Sequence of chain A:
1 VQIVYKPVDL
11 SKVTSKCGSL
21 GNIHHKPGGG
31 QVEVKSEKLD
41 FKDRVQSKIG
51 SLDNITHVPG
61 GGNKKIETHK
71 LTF

Contacts between the two chains:
Residue T56 in chain B contacts residue I55 in chain A (closest heavy-atom distance 3.0 Å).
Residue E37 in chain B contacts residue K38 in chain A (closest heavy-atom distance 2.8 Å).
Residue Y5 in chain B is in contact with residue K6 in chain A (closest heavy-atom distance 2.8 Å).
Residue E67 in chain B contacts residue I66 in chain A (closest heavy-atom distance 3.0 Å).
Residue S11 in chain B is in contact with residue S11 in chain A (closest heavy-atom distance 2.2 Å).
Residue H69 in chain B interacts with residue T68 in chain A (closest heavy-atom distance 2.7 Å).
Residue G29 in chain B is in contact with residue G28 in chain A (closest heavy-atom distance 2.5 Å).
Residue S15 in chain B interacts with residue K16 in chain A (closest heavy-atom distance 2.7 Å).
Residue G30 in chain B is in contact with residue G30 in chain A (closest heavy-atom distance 3.1 Å).
Residue D43 in chain B interacts with residue D43 in chain A (closest heavy-atom distance 3.0 Å).
Residue E67 in chain B interacts with residue E67 in chain A (closest heavy-atom distance 2.8 Å).
Residue D9 in chain B is in contact with residue L10 in chain A (closest heavy-atom distance 2.8 Å).
Residue Y5 in chain B contacts residue V4 in chain A (closest heavy-atom distance 3.1 Å).
Residue G30 in chain B contacts residue Q31 in chain A (closest heavy-atom distance 3.1 Å).
Residue P59 in chain B interacts with residue P59 in chain A (closest heavy-atom distance 3.1 Å).
Residue H69 in chain B interacts with residue K70 in chain A (closest heavy-atom distance 3.0 Å).
Residue D53 in chain B contacts residue D53 in chain A (closest heavy-atom distance 2.8 Å).
Residue L52 in chain B interacts with residue S51 in chain A (closest heavy-atom distance 2.8 Å).
Residue V13 in chain B interacts with residue T14 in chain A (closest heavy-atom distance 2.8 Å).
Residue V45 in chain B contacts residue R44 in chain A (closest heavy-atom distance 3.1 Å).
Residue K65 in chain B contacts residue I66 in chain A (closest heavy-atom distance 2.9 Å).
Residue I49 in chain B is in contact with residue K48 in chain A (closest heavy-atom distance 2.7 Å).
Residue R44 in chain B is in contact with residue R44 in chain A (closest heavy-atom distance 2.9 Å).
Residue V34 in chain B is in contact with residue K35 in chain A (closest heavy-atom distance 3.1 Å).
Residue S19 in chain B is in contact with residue S19 in chain A (closest heavy-atom distance 3.1 Å).
Residue R44 in chain B contacts residue D43 in chain A (closest heavy-atom distance 3.0 Å).
Residue K64 in chain B is in contact with residue K64 in chain A (closest heavy-atom distance 3.1 Å).
Residue D9 in chain B interacts with residue D9 in chain A (closest heavy-atom distance 2.9 Å).
Residue N22 in chain B interacts with residue N22 in chain A (closest heavy-atom distance 2.8 Å).
Residue I3 in chain B is in contact with residue V4 in chain A (closest heavy-atom distance 3.0 Å).
Residue V34 in chain B interacts with residue E33 in chain A (closest heavy-atom distance 3.0 Å).
Residue G62 in chain B interacts with residue G62 in chain A (closest heavy-atom distance 3.1 Å).
Residue P7 in chain B interacts with residue V8 in chain A (closest heavy-atom distance 2.6 Å).
Residue H25 in chain B is in contact with residue K26 in chain A (closest heavy-atom distance 2.7 Å).
Residue V1 in chain B contacts residue Q2 in chain A (closest heavy-atom distance 3.1 Å).
Residue P27 in chain B is in contact with residue G28 in chain A (closest heavy-atom distance 2.8 Å).
Residue I49 in chain B is in contact with residue G50 in chain A (closest heavy-atom distance 2.9 Å).
Residue N54 in chain B contacts residue I55 in chain A (closest heavy-atom distance 3.0 Å).
Residue F41 in chain B contacts residue D40 in chain A (closest heavy-atom distance 3.1 Å).
Residue E33 in chain B contacts residue E33 in chain A (closest heavy-atom distance 2.6 Å).
Residue H25 in chain B is in contact with residue H25 in chain A (closest heavy-atom distance 3.1 Å).
Residue V45 in chain B interacts with residue Q46 in chain A (closest heavy-atom distance 3.0 Å).
Residue N54 in chain B interacts with residue N54 in chain A (closest heavy-atom distance 2.8 Å).
Residue E37 in chain B is in contact with residue E37 in chain A (closest heavy-atom distance 3.0 Å).
Residue L20 in chain B interacts with residue L20 in chain A (closest heavy-atom distance 3.1 Å).
Residue N63 in chain B interacts with residue N63 in chain A (closest heavy-atom distance 2.8 Å).
Residue I23 in chain B is in contact with residue H24 in chain A (closest heavy-atom distance 3.0 Å).
Residue T56 in chain B contacts residue H57 in chain A (closest heavy-atom distance 2.7 Å).
Residue Q46 in chain B interacts with residue Q46 in chain A (closest heavy-atom distance 2.5 Å).
Residue V32 in chain B is in contact with residue Q31 in chain A (closest heavy-atom distance 2.9 Å).
Residue G18 in chain B contacts residue G18 in chain A (closest heavy-atom distance 2.9 Å).
Residue I3 in chain B interacts with residue Q2 in chain A (closest heavy-atom distance 2.9 Å).
Residue S36 in chain B is in contact with residue K35 in chain A (closest heavy-atom distance 2.6 Å).
Residue D9 in chain B is in contact with residue V8 in chain A (closest heavy-atom distance 2.5 Å).
Residue N63 in chain B is in contact with residue G62 in chain A (closest heavy-atom distance 3.1 Å).
Residue G61 in chain B interacts with residue G62 in chain A (closest heavy-atom distance 2.6 Å).
Residue G21 in chain B interacts with residue L20 in chain A (closest heavy-atom distance 2.6 Å).
Residue G60 in chain B contacts residue G61 in chain A (closest heavy-atom distance 2.6 Å).
Residue T56 in chain B is in contact with residue H25 in chain A (closest heavy-atom distance 2.7 Å).
Residue C17 in chain B is in contact with residue G18 in chain A (closest heavy-atom distance 3.1 Å).

This data describes a binding interaction between two proteins.

Sequence of chain B:
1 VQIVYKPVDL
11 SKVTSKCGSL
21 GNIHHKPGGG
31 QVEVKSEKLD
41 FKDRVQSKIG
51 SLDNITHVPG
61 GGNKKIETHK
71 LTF